Sequence of chain A:
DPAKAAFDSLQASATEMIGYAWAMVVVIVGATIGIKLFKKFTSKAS

This data describes a binding interaction between two proteins.

Interface contacts:
Residue F45 in chain A is in contact with residue I32 in chain B (closest heavy-atom distance 4.4 Å).
Residue L41 in chain A is in contact with residue I32 in chain B (closest heavy-atom distance 4.7 Å).
Residue F45 in chain A is in contact with residue A35 in chain B (closest heavy-atom distance 4.3 Å).
Residue F45 in chain A interacts with residue T36 in chain B (closest heavy-atom distance 4.2 Å).
Residue K44 in chain A is in contact with residue I32 in chain B (closest heavy-atom distance 4.9 Å).
Residue S50 in chain A contacts residue K43 in chain B (closest heavy-atom distance 3.9 Å).
Residue F45 in chain A interacts with residue I39 in chain B (closest heavy-atom distance 4.9 Å).
Residue K48 in chain A interacts with residue T36 in chain B (closest heavy-atom distance 3.3 Å).
Residue K48 in chain A is in contact with residue K43 in chain B (closest heavy-atom distance 3.2 Å).
Residue K48 in chain A is in contact with residue I39 in chain B (closest heavy-atom distance 4.2 Å).

Sequence of chain B:
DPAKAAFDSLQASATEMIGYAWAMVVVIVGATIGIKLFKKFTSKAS